Sequence of chain A:
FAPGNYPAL

Sequence of chain B:
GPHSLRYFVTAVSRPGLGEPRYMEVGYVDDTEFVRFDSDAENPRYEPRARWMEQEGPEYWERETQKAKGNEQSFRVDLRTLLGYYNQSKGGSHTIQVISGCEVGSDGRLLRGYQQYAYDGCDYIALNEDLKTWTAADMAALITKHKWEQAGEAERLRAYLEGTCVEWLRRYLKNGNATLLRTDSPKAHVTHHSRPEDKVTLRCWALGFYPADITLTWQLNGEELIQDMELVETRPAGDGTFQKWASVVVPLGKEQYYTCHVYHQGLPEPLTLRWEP

The following describes two proteins that form a bound complex.

Residue-level contacts at the interface:
Residue D103 in chain B is in contact with residue L9 in chain A (closest heavy-atom distance 3.0 Å).
Residue N96 in chain B is in contact with residue Y6 in chain A (closest heavy-atom distance 3.4 Å).
Residue T106 in chain B is in contact with residue L9 in chain A (closest heavy-atom distance 3.7 Å).
Residue Y33 in chain B contacts residue F1 in chain A (closest heavy-atom distance 2.8 Å).
Residue Y185 in chain B is in contact with residue P3 in chain A (closest heavy-atom distance 3.3 Å).
Residue Y33 in chain B is in contact with residue P3 in chain A (closest heavy-atom distance 4.1 Å).
Residue Y33 in chain B interacts with residue Y6 in chain A (closest heavy-atom distance 4.6 Å).
Residue W173 in chain B interacts with residue L9 in chain A (closest heavy-atom distance 3.7 Å).
Residue E50 in chain B is in contact with residue Y6 in chain A (closest heavy-atom distance 4.4 Å).
Residue W193 in chain B interacts with residue F1 in chain A (closest heavy-atom distance 3.3 Å).
Residue Y110 in chain B interacts with residue L9 in chain A (closest heavy-atom distance 2.7 Å).
Residue K92 in chain B interacts with residue F1 in chain A (closest heavy-atom distance 3.2 Å).
Residue L31 in chain B contacts residue F1 in chain A (closest heavy-atom distance 4.4 Å).
Residue K92 in chain B interacts with residue A2 in chain A (closest heavy-atom distance 2.7 Å).
Residue K92 in chain B is in contact with residue G4 in chain A (closest heavy-atom distance 3.4 Å).
Residue E89 in chain B contacts residue F1 in chain A (closest heavy-atom distance 3.5 Å).
Residue D103 in chain B is in contact with residue P7 in chain A (closest heavy-atom distance 4.6 Å).
Residue Y33 in chain B is in contact with residue A2 in chain A (closest heavy-atom distance 3.5 Å).
Residue V35 in chain B is in contact with residue Y6 in chain A (closest heavy-atom distance 3.5 Å).
Residue Y48 in chain B contacts residue Y6 in chain A (closest heavy-atom distance 4.3 Å).
Residue R88 in chain B is in contact with residue F1 in chain A (closest heavy-atom distance 3.7 Å).
Residue T169 in chain B interacts with residue L9 in chain A (closest heavy-atom distance 2.7 Å).
Residue I168 in chain B is in contact with residue L9 in chain A (closest heavy-atom distance 4.8 Å).
Residue D103 in chain B is in contact with residue A8 in chain A (closest heavy-atom distance 3.4 Å).
Residue Y85 in chain B interacts with residue F1 in chain A (closest heavy-atom distance 3.8 Å).
Residue Y142 in chain B contacts residue L9 in chain A (closest heavy-atom distance 4.0 Å).
Residue N96 in chain B is in contact with residue N5 in chain A (closest heavy-atom distance 4.0 Å).
Residue N96 in chain B interacts with residue G4 in chain A (closest heavy-atom distance 3.6 Å).
Residue F59 in chain B interacts with residue F1 in chain A (closest heavy-atom distance 4.9 Å).
Residue K172 in chain B interacts with residue A8 in chain A (closest heavy-atom distance 4.5 Å).
Residue E50 in chain B is in contact with residue A2 in chain A (closest heavy-atom distance 4.2 Å).
Residue Y185 in chain B interacts with residue F1 in chain A (closest heavy-atom distance 2.8 Å).
Residue Y149 in chain B is in contact with residue L9 in chain A (closest heavy-atom distance 4.0 Å).
Residue Q140 in chain B contacts residue P3 in chain A (closest heavy-atom distance 5.0 Å).
Residue V123 in chain B is in contact with residue Y6 in chain A (closest heavy-atom distance 4.1 Å).
Residue F100 in chain B contacts residue Y6 in chain A (closest heavy-atom distance 3.7 Å).
Residue Y197 in chain B is in contact with residue F1 in chain A (closest heavy-atom distance 2.5 Å).
Residue N96 in chain B contacts residue P3 in chain A (closest heavy-atom distance 3.3 Å).
Residue K172 in chain B is in contact with residue L9 in chain A (closest heavy-atom distance 3.0 Å).
Residue Y71 in chain B is in contact with residue A2 in chain A (closest heavy-atom distance 3.7 Å).
Residue S125 in chain B interacts with residue P3 in chain A (closest heavy-atom distance 4.3 Å).
Residue W173 in chain B contacts residue A8 in chain A (closest heavy-atom distance 2.9 Å).
Residue S99 in chain B contacts residue Y6 in chain A (closest heavy-atom distance 3.6 Å).
Residue W173 in chain B contacts residue P7 in chain A (closest heavy-atom distance 3.5 Å).
Residue S125 in chain B interacts with residue Y6 in chain A (closest heavy-atom distance 4.0 Å).
Residue T189 in chain B interacts with residue F1 in chain A (closest heavy-atom distance 3.4 Å).
Residue Y142 in chain B interacts with residue P7 in chain A (closest heavy-atom distance 4.5 Å).
Residue I121 in chain B contacts residue L9 in chain A (closest heavy-atom distance 4.2 Å).
Residue Y185 in chain B is in contact with residue A2 in chain A (closest heavy-atom distance 3.8 Å).
Residue Q140 in chain B is in contact with residue Y6 in chain A (closest heavy-atom distance 3.6 Å).
Residue K92 in chain B interacts with residue P3 in chain A (closest heavy-atom distance 3.9 Å).
Residue E178 in chain B is in contact with residue P7 in chain A (closest heavy-atom distance 3.5 Å).
Residue T169 in chain B contacts residue A8 in chain A (closest heavy-atom distance 4.6 Å).
Residue E178 in chain B interacts with residue N5 in chain A (closest heavy-atom distance 4.3 Å).
Residue Y142 in chain B is in contact with residue Y6 in chain A (closest heavy-atom distance 3.5 Å).
Residue E89 in chain B contacts residue A2 in chain A (closest heavy-atom distance 3.0 Å).
Residue L107 in chain B is in contact with residue L9 in chain A (closest heavy-atom distance 3.7 Å).